Sequence of protein 2:
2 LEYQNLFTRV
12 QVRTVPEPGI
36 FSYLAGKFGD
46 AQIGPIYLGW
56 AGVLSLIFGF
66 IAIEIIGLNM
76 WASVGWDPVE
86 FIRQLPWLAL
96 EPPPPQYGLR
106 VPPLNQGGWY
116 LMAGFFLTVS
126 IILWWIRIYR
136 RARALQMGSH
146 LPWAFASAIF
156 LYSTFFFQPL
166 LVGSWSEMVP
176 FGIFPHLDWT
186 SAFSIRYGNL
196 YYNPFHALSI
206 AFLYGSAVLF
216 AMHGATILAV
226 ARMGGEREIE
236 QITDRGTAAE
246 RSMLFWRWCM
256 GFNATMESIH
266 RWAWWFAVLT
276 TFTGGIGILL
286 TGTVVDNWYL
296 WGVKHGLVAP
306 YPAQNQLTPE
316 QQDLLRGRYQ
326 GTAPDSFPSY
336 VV

The following describes two proteins that form a bound complex.

Interface contacts:
Residue Q317 in protein 2 interacts with residue A141 in protein 1 (closest heavy-atom distance 3.0 Å).
Residue Y324 in protein 2 is in contact with residue P147 in protein 1 (closest heavy-atom distance 3.6 Å).
Residue S78 in protein 2 contacts residue R166 in protein 1 (closest heavy-atom distance 3.4 Å).
Residue V298 in protein 2 interacts with residue N135 in protein 1 (closest heavy-atom distance 3.8 Å).
Residue D330 in protein 2 is in contact with residue Y156 in protein 1 (closest heavy-atom distance 3.5 Å).
Residue D318 in protein 2 interacts with residue L145 in protein 1 (closest heavy-atom distance 3.7 Å).
Residue G112 in protein 2 contacts residue R168 in protein 1 (closest heavy-atom distance 3.6 Å).
Residue T327 in protein 2 is in contact with residue V151 in protein 1 (closest heavy-atom distance 3.5 Å).
Residue W92 in protein 2 is in contact with residue L176 in protein 1 (closest heavy-atom distance 3.8 Å).
Residue Q317 in protein 2 contacts residue L145 in protein 1 (closest heavy-atom distance 3.0 Å).
Residue S78 in protein 2 contacts residue M167 in protein 1 (closest heavy-atom distance 3.6 Å).
Residue D183 in protein 2 is in contact with residue M171 in protein 1 (closest heavy-atom distance 3.7 Å).
Residue G322 in protein 2 contacts residue L148 in protein 1 (closest heavy-atom distance 3.2 Å).
Residue L93 in protein 2 interacts with residue M167 in protein 1 (closest heavy-atom distance 3.6 Å).
Residue K299 in protein 2 is in contact with residue V136 in protein 1 (closest heavy-atom distance 3.7 Å).
Residue R323 in protein 2 interacts with residue P149 in protein 1 (closest heavy-atom distance 2.8 Å).
Residue R321 in protein 2 interacts with residue L148 in protein 1 (closest heavy-atom distance 3.6 Å).
Residue P307 in protein 2 interacts with residue T130 in protein 1 (closest heavy-atom distance 3.6 Å).
Residue T327 in protein 2 interacts with residue V152 in protein 1 (closest heavy-atom distance 3.5 Å).
Residue V298 in protein 2 interacts with residue V139 in protein 1 (closest heavy-atom distance 3.8 Å).
Residue G322 in protein 2 is in contact with residue P147 in protein 1 (closest heavy-atom distance 3.8 Å).
Residue V298 in protein 2 is in contact with residue V136 in protein 1 (closest heavy-atom distance 3.8 Å).
Residue Q89 in protein 2 interacts with residue L176 in protein 1 (closest heavy-atom distance 3.5 Å).
Residue G326 in protein 2 contacts residue V151 in protein 1 (closest heavy-atom distance 3.6 Å).
Residue V303 in protein 2 is in contact with residue Y133 in protein 1 (closest heavy-atom distance 3.8 Å).
Residue R88 in protein 2 interacts with residue D180 in protein 1 (closest heavy-atom distance 2.6 Å).
Residue Q325 in protein 2 contacts residue P150 in protein 1 (closest heavy-atom distance 3.7 Å).
Residue G80 in protein 2 interacts with residue R166 in protein 1 (closest heavy-atom distance 3.7 Å).
Residue E85 in protein 2 is in contact with residue K182 in protein 1 (closest heavy-atom distance 2.7 Å).
Residue Y306 in protein 2 is in contact with residue Y133 in protein 1 (closest heavy-atom distance 3.7 Å).
Residue E96 in protein 2 is in contact with residue G169 in protein 1 (closest heavy-atom distance 3.9 Å).
Residue R321 in protein 2 contacts residue L145 in protein 1 (closest heavy-atom distance 3.2 Å).
Residue R88 in protein 2 is in contact with residue K182 in protein 1 (closest heavy-atom distance 3.7 Å).
Residue Q317 in protein 2 is in contact with residue E143 in protein 1 (closest heavy-atom distance 2.8 Å).
Residue Y324 in protein 2 interacts with residue L148 in protein 1 (closest heavy-atom distance 2.9 Å).
Residue G80 in protein 2 contacts residue Q188 in protein 1 (closest heavy-atom distance 3.7 Å).
Residue W92 in protein 2 is in contact with residue I172 in protein 1 (closest heavy-atom distance 3.8 Å).
Residue R321 in protein 2 interacts with residue A146 in protein 1 (closest heavy-atom distance 2.8 Å).
Residue E85 in protein 2 contacts residue A185 in protein 1 (closest heavy-atom distance 3.4 Å).
Residue E96 in protein 2 interacts with residue R168 in protein 1 (closest heavy-atom distance 2.9 Å).
Residue Q111 in protein 2 interacts with residue R168 in protein 1 (closest heavy-atom distance 3.8 Å).
Residue P305 in protein 2 interacts with residue V131 in protein 1 (closest heavy-atom distance 3.2 Å).
Residue Y324 in protein 2 is in contact with residue P150 in protein 1 (closest heavy-atom distance 3.4 Å).
Residue R323 in protein 2 contacts residue P147 in protein 1 (closest heavy-atom distance 3.9 Å).
Residue L295 in protein 2 interacts with residue V136 in protein 1 (closest heavy-atom distance 3.3 Å).
Residue W92 in protein 2 contacts residue T175 in protein 1 (closest heavy-atom distance 3.6 Å).
Residue V79 in protein 2 is in contact with residue Q188 in protein 1 (closest heavy-atom distance 3.7 Å).
Residue Q317 in protein 2 interacts with residue A144 in protein 1 (closest heavy-atom distance 3.5 Å).
Residue R323 in protein 2 interacts with residue L148 in protein 1 (closest heavy-atom distance 3.5 Å).
Residue T327 in protein 2 interacts with residue G153 in protein 1 (closest heavy-atom distance 2.9 Å).
Residue P305 in protein 2 is in contact with residue T130 in protein 1 (closest heavy-atom distance 3.7 Å).
Residue D330 in protein 2 contacts residue S155 in protein 1 (closest heavy-atom distance 3.1 Å).
Residue V84 in protein 2 contacts residue K182 in protein 1 (closest heavy-atom distance 3.9 Å).
Residue Q89 in protein 2 contacts residue A185 in protein 1 (closest heavy-atom distance 3.6 Å).
Residue R321 in protein 2 contacts residue A144 in protein 1 (closest heavy-atom distance 3.8 Å).
Residue W92 in protein 2 contacts residue M167 in protein 1 (closest heavy-atom distance 3.9 Å).
Residue N110 in protein 2 is in contact with residue R168 in protein 1 (closest heavy-atom distance 3.3 Å).
Residue R88 in protein 2 interacts with residue A185 in protein 1 (closest heavy-atom distance 3.2 Å).
Residue P97 in protein 2 is in contact with residue R168 in protein 1 (closest heavy-atom distance 2.7 Å).
Residue D330 in protein 2 interacts with residue Q157 in protein 1 (closest heavy-atom distance 2.8 Å).

Sequence of protein 1:
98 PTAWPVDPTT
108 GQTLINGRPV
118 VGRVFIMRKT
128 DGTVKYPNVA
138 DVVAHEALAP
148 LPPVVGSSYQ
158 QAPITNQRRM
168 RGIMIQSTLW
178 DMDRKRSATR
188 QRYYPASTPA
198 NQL